Sequence of protein 2:
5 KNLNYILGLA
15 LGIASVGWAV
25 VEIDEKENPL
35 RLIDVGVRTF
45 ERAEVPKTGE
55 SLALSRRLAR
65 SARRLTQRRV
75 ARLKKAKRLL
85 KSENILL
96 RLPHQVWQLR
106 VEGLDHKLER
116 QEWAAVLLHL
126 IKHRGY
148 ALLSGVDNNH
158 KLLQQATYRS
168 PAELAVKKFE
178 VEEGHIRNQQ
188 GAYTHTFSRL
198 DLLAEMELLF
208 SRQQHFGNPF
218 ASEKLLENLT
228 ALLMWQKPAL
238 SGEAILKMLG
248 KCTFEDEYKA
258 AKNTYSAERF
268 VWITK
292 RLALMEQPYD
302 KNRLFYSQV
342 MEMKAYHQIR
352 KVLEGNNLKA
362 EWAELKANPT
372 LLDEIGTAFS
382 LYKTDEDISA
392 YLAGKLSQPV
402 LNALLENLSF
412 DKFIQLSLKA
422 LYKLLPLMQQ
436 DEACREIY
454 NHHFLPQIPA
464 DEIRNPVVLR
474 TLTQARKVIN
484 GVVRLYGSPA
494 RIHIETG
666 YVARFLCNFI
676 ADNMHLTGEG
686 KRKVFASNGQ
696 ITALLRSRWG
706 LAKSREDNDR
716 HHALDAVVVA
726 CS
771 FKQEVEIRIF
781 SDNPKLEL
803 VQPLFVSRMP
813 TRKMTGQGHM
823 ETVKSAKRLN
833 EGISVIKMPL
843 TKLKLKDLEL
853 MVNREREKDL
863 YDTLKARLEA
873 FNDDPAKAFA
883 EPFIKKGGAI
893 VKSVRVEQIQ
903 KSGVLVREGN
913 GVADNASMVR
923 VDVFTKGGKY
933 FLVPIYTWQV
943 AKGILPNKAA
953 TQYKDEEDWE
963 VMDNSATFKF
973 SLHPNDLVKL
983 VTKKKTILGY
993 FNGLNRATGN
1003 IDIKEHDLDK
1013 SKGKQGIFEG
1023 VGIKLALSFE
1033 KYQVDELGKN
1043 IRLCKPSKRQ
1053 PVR

Residue-level contacts at the interface:
Residue K244 in protein 2 interacts with residue S44 in protein 1 (closest heavy-atom distance 3.3 Å).
Residue Y383 in protein 2 is in contact with residue S7 in protein 1 (closest heavy-atom distance 4.0 Å).
Residue K244 in protein 2 interacts with residue V40 in protein 1 (closest heavy-atom distance 3.7 Å).
Residue L246 in protein 2 is in contact with residue E16 in protein 1 (closest heavy-atom distance 4.1 Å).
Residue K384 in protein 2 contacts residue R47 in protein 1 (closest heavy-atom distance 2.7 Å).
Residue Q349 in protein 2 interacts with residue K51 in protein 1 (closest heavy-atom distance 2.9 Å).
Residue L237 in protein 2 contacts residue E41 in protein 1 (closest heavy-atom distance 3.6 Å).
Residue K384 in protein 2 interacts with residue S44 in protein 1 (closest heavy-atom distance 3.2 Å).
Residue M231 in protein 2 is in contact with residue F63 in protein 1 (closest heavy-atom distance 4.0 Å).
Residue M245 in protein 2 is in contact with residue S15 in protein 1 (closest heavy-atom distance 3.6 Å).
Residue T385 in protein 2 interacts with residue V68 in protein 1 (closest heavy-atom distance 3.3 Å).
Residue A228 in protein 2 is in contact with residue F63 in protein 1 (closest heavy-atom distance 3.3 Å).
Residue A241 in protein 2 is in contact with residue E41 in protein 1 (closest heavy-atom distance 3.3 Å).
Residue M231 in protein 2 is in contact with residue Y55 in protein 1 (closest heavy-atom distance 3.0 Å).
Residue F411 in protein 2 interacts with residue S44 in protein 1 (closest heavy-atom distance 4.1 Å).
Residue W232 in protein 2 contacts residue F49 in protein 1 (closest heavy-atom distance 3.9 Å).
Residue D386 in protein 2 interacts with residue R47 in protein 1 (closest heavy-atom distance 4.1 Å).
Residue G247 in protein 2 is in contact with residue E16 in protein 1 (closest heavy-atom distance 4.0 Å).
Residue A241 in protein 2 is in contact with residue K37 in protein 1 (closest heavy-atom distance 3.9 Å).
Residue W232 in protein 2 interacts with residue F63 in protein 1 (closest heavy-atom distance 3.7 Å).
Residue E224 in protein 2 contacts residue E58 in protein 1 (closest heavy-atom distance 4.0 Å).
Residue M231 in protein 2 contacts residue N54 in protein 1 (closest heavy-atom distance 4.1 Å).
Residue M231 in protein 2 is in contact with residue L59 in protein 1 (closest heavy-atom distance 3.8 Å).
Residue K384 in protein 2 contacts residue A46 in protein 1 (closest heavy-atom distance 3.8 Å).
Residue D412 in protein 2 contacts residue S44 in protein 1 (closest heavy-atom distance 3.3 Å).
Residue K244 in protein 2 interacts with residue E41 in protein 1 (closest heavy-atom distance 3.0 Å).
Residue M245 in protein 2 contacts residue F18 in protein 1 (closest heavy-atom distance 3.8 Å).
Residue L246 in protein 2 is in contact with residue A10 in protein 1 (closest heavy-atom distance 3.3 Å).
Residue P235 in protein 2 is in contact with residue F49 in protein 1 (closest heavy-atom distance 4.0 Å).
Residue P235 in protein 2 contacts residue S45 in protein 1 (closest heavy-atom distance 3.6 Å).
Residue L382 in protein 2 is in contact with residue A10 in protein 1 (closest heavy-atom distance 3.9 Å).
Residue A228 in protein 2 contacts residue K62 in protein 1 (closest heavy-atom distance 3.8 Å).
Residue Q233 in protein 2 is in contact with residue F49 in protein 1 (closest heavy-atom distance 3.7 Å).
Residue L406 in protein 2 contacts residue R47 in protein 1 (closest heavy-atom distance 3.4 Å).
Residue D388 in protein 2 contacts residue S6 in protein 1 (closest heavy-atom distance 3.2 Å).
Residue Q233 in protein 2 interacts with residue Y55 in protein 1 (closest heavy-atom distance 3.6 Å).
Residue E407 in protein 2 contacts residue F50 in protein 1 (closest heavy-atom distance 3.2 Å).
Residue S410 in protein 2 contacts residue D48 in protein 1 (closest heavy-atom distance 3.5 Å).
Residue L246 in protein 2 contacts residue A13 in protein 1 (closest heavy-atom distance 3.9 Å).
Residue N408 in protein 2 interacts with residue F50 in protein 1 (closest heavy-atom distance 3.9 Å).
Residue T385 in protein 2 contacts residue S6 in protein 1 (closest heavy-atom distance 3.9 Å).
Residue L246 in protein 2 is in contact with residue T14 in protein 1 (closest heavy-atom distance 3.2 Å).
Residue K384 in protein 2 contacts residue F43 in protein 1 (closest heavy-atom distance 3.2 Å).
Residue K384 in protein 2 interacts with residue N64 in protein 1 (closest heavy-atom distance 3.3 Å).
Residue S410 in protein 2 contacts residue K51 in protein 1 (closest heavy-atom distance 3.4 Å).
Residue M245 in protein 2 contacts residue T14 in protein 1 (closest heavy-atom distance 3.7 Å).
Residue L382 in protein 2 interacts with residue F43 in protein 1 (closest heavy-atom distance 4.1 Å).
Residue P235 in protein 2 interacts with residue D48 in protein 1 (closest heavy-atom distance 3.7 Å).
Residue M245 in protein 2 interacts with residue V40 in protein 1 (closest heavy-atom distance 4.2 Å).
Residue D388 in protein 2 interacts with residue S7 in protein 1 (closest heavy-atom distance 3.0 Å).
Residue K248 in protein 2 contacts residue E16 in protein 1 (closest heavy-atom distance 3.8 Å).
Residue M245 in protein 2 is in contact with residue A13 in protein 1 (closest heavy-atom distance 3.4 Å).
Residue L246 in protein 2 contacts residue S15 in protein 1 (closest heavy-atom distance 3.9 Å).
Residue N225 in protein 2 contacts residue K62 in protein 1 (closest heavy-atom distance 3.1 Å).
Residue S410 in protein 2 contacts residue R47 in protein 1 (closest heavy-atom distance 3.4 Å).
Residue F380 in protein 2 is in contact with residue R47 in protein 1 (closest heavy-atom distance 4.1 Å).
Residue T385 in protein 2 is in contact with residue R47 in protein 1 (closest heavy-atom distance 4.1 Å).
Residue E407 in protein 2 interacts with residue K57 in protein 1 (closest heavy-atom distance 3.6 Å).
Residue N408 in protein 2 is in contact with residue K51 in protein 1 (closest heavy-atom distance 4.1 Å).
Residue L409 in protein 2 is in contact with residue R47 in protein 1 (closest heavy-atom distance 3.5 Å).

This data describes a binding interaction between two proteins.

Sequence of protein 1:
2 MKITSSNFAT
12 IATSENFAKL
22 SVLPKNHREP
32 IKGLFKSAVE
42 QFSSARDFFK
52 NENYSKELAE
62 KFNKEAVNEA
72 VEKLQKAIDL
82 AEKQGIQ